Contacts between the two chains:
Residue V15 in the first protein is in contact with residue L240 in the second protein (closest heavy-atom distance 4.0 Å).
Residue S184 in the first protein is in contact with residue H115 in the second protein (closest heavy-atom distance 2.9 Å).
Residue M22 in the first protein interacts with residue F265 in the second protein (closest heavy-atom distance 3.4 Å).
Residue L241 in the first protein is in contact with residue L14 in the second protein (closest heavy-atom distance 3.5 Å).
Residue E237 in the first protein is in contact with residue H9 in the second protein (closest heavy-atom distance 3.4 Å).
Residue R185 in the first protein is in contact with residue H115 in the second protein (closest heavy-atom distance 3.6 Å).
Residue Q19 in the first protein contacts residue F265 in the second protein (closest heavy-atom distance 3.4 Å).
Residue R82 in the first protein interacts with residue D117 in the second protein (closest heavy-atom distance 2.9 Å).
Residue E266 in the first protein is in contact with residue Q19 in the second protein (closest heavy-atom distance 2.9 Å).
Residue R56 in the first protein is in contact with residue R177 in the second protein (closest heavy-atom distance 3.0 Å).
Residue M22 in the first protein interacts with residue F248 in the second protein (closest heavy-atom distance 3.6 Å).
Residue V15 in the first protein is in contact with residue R269 in the second protein (closest heavy-atom distance 3.6 Å).
Residue R245 in the first protein interacts with residue Y18 in the second protein (closest heavy-atom distance 3.3 Å).
Residue E120 in the first protein is in contact with residue E120 in the second protein (closest heavy-atom distance 3.5 Å).
Residue M22 in the first protein contacts residue H251 in the second protein (closest heavy-atom distance 3.8 Å).
Residue L14 in the first protein contacts residue L241 in the second protein (closest heavy-atom distance 3.8 Å).
Residue D117 in the first protein interacts with residue R82 in the second protein (closest heavy-atom distance 2.7 Å).
Residue S184 in the first protein is in contact with residue K64 in the second protein (closest heavy-atom distance 3.8 Å).
Residue M22 in the first protein contacts residue M262 in the second protein (closest heavy-atom distance 3.6 Å).
Residue L21 in the first protein interacts with residue F248 in the second protein (closest heavy-atom distance 4.0 Å).
Residue Q19 in the first protein is in contact with residue R269 in the second protein (closest heavy-atom distance 2.7 Å).
Residue E188 in the first protein contacts residue H115 in the second protein (closest heavy-atom distance 3.5 Å).
Residue R177 in the first protein is in contact with residue R56 in the second protein (closest heavy-atom distance 2.4 Å).
Residue F189 in the first protein contacts residue F116 in the second protein (closest heavy-atom distance 3.6 Å).
Residue L60 in the first protein contacts residue M181 in the second protein (closest heavy-atom distance 3.5 Å).
Residue M181 in the first protein contacts residue L60 in the second protein (closest heavy-atom distance 3.6 Å).
Residue F189 in the first protein contacts residue K114 in the second protein (closest heavy-atom distance 3.1 Å).
Residue D180 in the first protein is in contact with residue L60 in the second protein (closest heavy-atom distance 3.7 Å).
Residue K23 in the first protein interacts with residue M262 in the second protein (closest heavy-atom distance 3.2 Å).
Residue H251 in the first protein is in contact with residue M22 in the second protein (closest heavy-atom distance 3.9 Å).
Residue Q19 in the first protein is in contact with residue E266 in the second protein (closest heavy-atom distance 3.4 Å).
Residue E237 in the first protein is in contact with residue A11 in the second protein (closest heavy-atom distance 3.3 Å).
Residue Y18 in the first protein is in contact with residue F248 in the second protein (closest heavy-atom distance 3.8 Å).
Residue R82 in the first protein interacts with residue R82 in the second protein (closest heavy-atom distance 3.4 Å).
Residue H115 in the first protein is in contact with residue S184 in the second protein (closest heavy-atom distance 2.9 Å).
Residue H115 in the first protein is in contact with residue E188 in the second protein (closest heavy-atom distance 3.5 Å).
Residue F189 in the first protein is in contact with residue H115 in the second protein (closest heavy-atom distance 3.6 Å).
Residue R269 in the first protein is in contact with residue E16 in the second protein (closest heavy-atom distance 3.1 Å).
Residue E16 in the first protein interacts with residue R269 in the second protein (closest heavy-atom distance 3.8 Å).
Residue R269 in the first protein is in contact with residue Q19 in the second protein (closest heavy-atom distance 2.2 Å).
Residue V15 in the first protein is in contact with residue V244 in the second protein (closest heavy-atom distance 3.9 Å).
Residue H115 in the first protein interacts with residue F189 in the second protein (closest heavy-atom distance 3.6 Å).
Residue A11 in the first protein is in contact with residue E237 in the second protein (closest heavy-atom distance 3.2 Å).
Residue P119 in the first protein contacts residue D117 in the second protein (closest heavy-atom distance 3.9 Å).
Residue Y18 in the first protein interacts with residue V244 in the second protein (closest heavy-atom distance 3.3 Å).
Residue F116 in the first protein contacts residue F189 in the second protein (closest heavy-atom distance 3.6 Å).
Residue K114 in the first protein interacts with residue F189 in the second protein (closest heavy-atom distance 3.2 Å).
Residue H115 in the first protein interacts with residue M181 in the second protein (closest heavy-atom distance 3.9 Å).
Residue R185 in the first protein is in contact with residue K114 in the second protein (closest heavy-atom distance 3.6 Å).
Residue K64 in the first protein is in contact with residue S184 in the second protein (closest heavy-atom distance 3.8 Å).
Residue K114 in the first protein is in contact with residue R185 in the second protein (closest heavy-atom distance 3.8 Å).
Residue V244 in the first protein contacts residue V15 in the second protein (closest heavy-atom distance 4.0 Å).
Residue F248 in the first protein contacts residue M22 in the second protein (closest heavy-atom distance 3.7 Å).
Residue F265 in the first protein is in contact with residue M22 in the second protein (closest heavy-atom distance 3.4 Å).
Residue Y18 in the first protein contacts residue R245 in the second protein (closest heavy-atom distance 3.3 Å).
Residue F265 in the first protein is in contact with residue Q19 in the second protein (closest heavy-atom distance 3.6 Å).
Residue V244 in the first protein interacts with residue Y18 in the second protein (closest heavy-atom distance 3.4 Å).
Residue L60 in the first protein is in contact with residue D180 in the second protein (closest heavy-atom distance 3.6 Å).
Residue R269 in the first protein interacts with residue V15 in the second protein (closest heavy-atom distance 3.7 Å).
Residue H115 in the first protein contacts residue R185 in the second protein (closest heavy-atom distance 3.6 Å).

Sequence of the second protein:
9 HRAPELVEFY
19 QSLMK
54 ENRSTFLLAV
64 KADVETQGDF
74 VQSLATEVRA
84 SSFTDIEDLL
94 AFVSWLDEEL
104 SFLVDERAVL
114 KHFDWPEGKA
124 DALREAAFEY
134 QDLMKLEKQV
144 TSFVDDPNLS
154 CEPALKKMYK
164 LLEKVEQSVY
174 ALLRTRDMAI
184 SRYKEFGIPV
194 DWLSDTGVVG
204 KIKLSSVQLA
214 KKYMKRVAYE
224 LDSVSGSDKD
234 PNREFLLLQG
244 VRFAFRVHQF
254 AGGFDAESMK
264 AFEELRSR

This data describes a binding interaction between two proteins.

Sequence of the first protein:
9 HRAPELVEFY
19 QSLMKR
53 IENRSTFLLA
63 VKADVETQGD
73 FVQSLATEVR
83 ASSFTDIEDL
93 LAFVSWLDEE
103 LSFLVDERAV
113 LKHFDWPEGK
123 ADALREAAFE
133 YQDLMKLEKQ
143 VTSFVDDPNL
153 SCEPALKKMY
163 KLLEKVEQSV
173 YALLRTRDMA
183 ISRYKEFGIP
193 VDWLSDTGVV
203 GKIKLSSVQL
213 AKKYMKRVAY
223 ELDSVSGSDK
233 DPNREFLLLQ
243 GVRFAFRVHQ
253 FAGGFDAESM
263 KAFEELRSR